The following describes two proteins that form a bound complex.

Sequence of chain A:
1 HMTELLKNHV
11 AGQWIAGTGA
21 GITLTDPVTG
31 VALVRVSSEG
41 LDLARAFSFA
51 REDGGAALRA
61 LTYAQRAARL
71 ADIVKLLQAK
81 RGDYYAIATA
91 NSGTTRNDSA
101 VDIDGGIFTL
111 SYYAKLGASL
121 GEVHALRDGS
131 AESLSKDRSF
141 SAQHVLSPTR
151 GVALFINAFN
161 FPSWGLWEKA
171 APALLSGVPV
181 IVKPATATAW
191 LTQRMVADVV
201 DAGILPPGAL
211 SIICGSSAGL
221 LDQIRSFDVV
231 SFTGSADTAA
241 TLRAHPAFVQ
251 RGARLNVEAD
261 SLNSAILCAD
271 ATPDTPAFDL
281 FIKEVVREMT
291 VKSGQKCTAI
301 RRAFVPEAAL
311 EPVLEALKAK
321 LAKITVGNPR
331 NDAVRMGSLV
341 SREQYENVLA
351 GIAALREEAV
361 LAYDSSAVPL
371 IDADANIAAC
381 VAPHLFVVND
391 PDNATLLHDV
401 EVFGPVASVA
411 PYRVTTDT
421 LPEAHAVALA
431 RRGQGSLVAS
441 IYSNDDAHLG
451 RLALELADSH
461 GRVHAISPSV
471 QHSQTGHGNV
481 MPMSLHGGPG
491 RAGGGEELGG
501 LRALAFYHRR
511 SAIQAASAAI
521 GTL

Residue-level contacts at the interface:
Residue V470 in chain B contacts residue S139 in chain A (closest heavy-atom distance 3.3 Å).
Residue S139 in chain B is in contact with residue H472 in chain A (closest heavy-atom distance 3.4 Å).
Residue R431 in chain B interacts with residue R150 in chain A (closest heavy-atom distance 3.4 Å).
Residue R509 in chain B contacts residue E496 in chain A (closest heavy-atom distance 3.4 Å).
Residue R509 in chain B contacts residue G495 in chain A (closest heavy-atom distance 3.0 Å).
Residue H464 in chain B is in contact with residue Q514 in chain A (closest heavy-atom distance 2.9 Å).
Residue G461 in chain B interacts with residue S511 in chain A (closest heavy-atom distance 3.2 Å).
Residue H144 in chain B is in contact with residue R502 in chain A (closest heavy-atom distance 3.3 Å).
Residue I513 in chain B interacts with residue V463 in chain A (closest heavy-atom distance 3.4 Å).
Residue Q514 in chain B is in contact with residue V463 in chain A (closest heavy-atom distance 2.8 Å).
Residue V463 in chain B contacts residue I513 in chain A (closest heavy-atom distance 3.4 Å).
Residue A519 in chain B contacts residue D446 in chain A (closest heavy-atom distance 3.0 Å).
Residue G461 in chain B is in contact with residue A512 in chain A (closest heavy-atom distance 3.0 Å).
Residue M483 in chain B contacts residue E132 in chain A (closest heavy-atom distance 3.3 Å).
Residue H460 in chain B interacts with residue S511 in chain A (closest heavy-atom distance 2.8 Å).
Residue R150 in chain B contacts residue D458 in chain A (closest heavy-atom distance 2.6 Å).
Residue E496 in chain B contacts residue R509 in chain A (closest heavy-atom distance 2.7 Å).
Residue S511 in chain B interacts with residue H460 in chain A (closest heavy-atom distance 2.7 Å).
Residue H144 in chain B interacts with residue L485 in chain A (closest heavy-atom distance 3.0 Å).
Residue V463 in chain B is in contact with residue A512 in chain A (closest heavy-atom distance 2.9 Å).
Residue R150 in chain B is in contact with residue R431 in chain A (closest heavy-atom distance 3.4 Å).
Residue A512 in chain B interacts with residue R462 in chain A (closest heavy-atom distance 3.1 Å).
Residue D137 in chain B is in contact with residue H472 in chain A (closest heavy-atom distance 2.6 Å).
Residue R243 in chain B contacts residue V249 in chain A (closest heavy-atom distance 3.2 Å).
Residue S473 in chain B contacts residue S139 in chain A (closest heavy-atom distance 2.8 Å).
Residue S139 in chain B interacts with residue V470 in chain A (closest heavy-atom distance 3.2 Å).
Residue R509 in chain B contacts residue G488 in chain A (closest heavy-atom distance 3.3 Å).
Residue A512 in chain B contacts residue V463 in chain A (closest heavy-atom distance 2.8 Å).
Residue V463 in chain B is in contact with residue Q514 in chain A (closest heavy-atom distance 2.9 Å).
Residue A457 in chain B is in contact with residue S147 in chain A (closest heavy-atom distance 3.4 Å).
Residue L485 in chain B interacts with residue H144 in chain A (closest heavy-atom distance 3.0 Å).
Residue A516 in chain B is in contact with residue D446 in chain A (closest heavy-atom distance 3.3 Å).
Residue Q514 in chain B is in contact with residue A465 in chain A (closest heavy-atom distance 2.8 Å).
Residue D128 in chain B contacts residue R502 in chain A (closest heavy-atom distance 2.7 Å).
Residue Q514 in chain B is in contact with residue S484 in chain A (closest heavy-atom distance 2.7 Å).
Residue S139 in chain B contacts residue S473 in chain A (closest heavy-atom distance 2.7 Å).
Residue S511 in chain B interacts with residue G461 in chain A (closest heavy-atom distance 3.2 Å).
Residue A519 in chain B contacts residue G450 in chain A (closest heavy-atom distance 3.4 Å).
Residue R502 in chain B is in contact with residue D128 in chain A (closest heavy-atom distance 2.9 Å).
Residue R510 in chain B interacts with residue E496 in chain A (closest heavy-atom distance 2.8 Å).
Residue T522 in chain B interacts with residue A447 in chain A (closest heavy-atom distance 3.0 Å).
Residue H472 in chain B contacts residue D137 in chain A (closest heavy-atom distance 2.5 Å).
Residue S484 in chain B is in contact with residue Q514 in chain A (closest heavy-atom distance 2.7 Å).
Residue H464 in chain B contacts residue F140 in chain A (closest heavy-atom distance 3.4 Å).
Residue E496 in chain B is in contact with residue R510 in chain A (closest heavy-atom distance 3.0 Å).
Residue D458 in chain B contacts residue R150 in chain A (closest heavy-atom distance 3.3 Å).
Residue A465 in chain B contacts residue Q514 in chain A (closest heavy-atom distance 2.8 Å).
Residue V249 in chain B is in contact with residue R243 in chain A (closest heavy-atom distance 3.4 Å).
Residue D446 in chain B is in contact with residue A519 in chain A (closest heavy-atom distance 3.3 Å).
Residue A457 in chain B contacts residue S511 in chain A (closest heavy-atom distance 2.6 Å).
Residue M483 in chain B interacts with residue L134 in chain A (closest heavy-atom distance 3.4 Å).
Residue S511 in chain B is in contact with residue A457 in chain A (closest heavy-atom distance 2.6 Å).
Residue R502 in chain B contacts residue H144 in chain A (closest heavy-atom distance 3.3 Å).
Residue Q514 in chain B is in contact with residue H464 in chain A (closest heavy-atom distance 3.0 Å).
Residue A512 in chain B interacts with residue G461 in chain A (closest heavy-atom distance 2.9 Å).
Residue T522 in chain B interacts with residue G450 in chain A (closest heavy-atom distance 3.3 Å).
Residue R462 in chain B interacts with residue A512 in chain A (closest heavy-atom distance 3.2 Å).
Residue F140 in chain B is in contact with residue T475 in chain A (closest heavy-atom distance 3.4 Å).
Residue A516 in chain B contacts residue S469 in chain A (closest heavy-atom distance 3.3 Å).
Residue E132 in chain B contacts residue M483 in chain A (closest heavy-atom distance 3.3 Å).

Sequence of chain B:
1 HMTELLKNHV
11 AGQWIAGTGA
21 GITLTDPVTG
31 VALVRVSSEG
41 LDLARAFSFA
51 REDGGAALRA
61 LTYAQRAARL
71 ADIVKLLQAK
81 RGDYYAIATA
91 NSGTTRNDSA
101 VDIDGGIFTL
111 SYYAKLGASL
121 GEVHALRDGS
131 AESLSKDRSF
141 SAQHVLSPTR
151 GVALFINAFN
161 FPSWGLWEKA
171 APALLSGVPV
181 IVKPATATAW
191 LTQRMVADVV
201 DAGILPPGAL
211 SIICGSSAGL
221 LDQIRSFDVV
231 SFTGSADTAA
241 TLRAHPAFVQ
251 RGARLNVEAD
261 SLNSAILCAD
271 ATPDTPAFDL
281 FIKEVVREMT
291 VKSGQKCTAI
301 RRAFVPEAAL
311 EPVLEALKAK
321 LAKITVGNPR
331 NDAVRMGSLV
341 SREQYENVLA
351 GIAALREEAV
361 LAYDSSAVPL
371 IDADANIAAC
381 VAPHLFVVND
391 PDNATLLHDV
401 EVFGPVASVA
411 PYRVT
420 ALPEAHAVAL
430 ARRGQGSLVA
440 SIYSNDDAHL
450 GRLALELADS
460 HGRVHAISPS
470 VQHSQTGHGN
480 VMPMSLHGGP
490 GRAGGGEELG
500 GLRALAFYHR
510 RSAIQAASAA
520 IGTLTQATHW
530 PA